Interface contacts:
Residue L163 in the second protein interacts with residue P4 in the first protein (closest heavy-atom distance 4.7 Å).
Residue W167 in the second protein is in contact with residue L1 in the first protein (closest heavy-atom distance 3.3 Å).
Residue N66 in the second protein contacts residue P4 in the first protein (closest heavy-atom distance 3.6 Å).
Residue T143 in the second protein interacts with residue S8 in the first protein (closest heavy-atom distance 4.7 Å).
Residue L156 in the second protein is in contact with residue S3 in the first protein (closest heavy-atom distance 4.0 Å).
Residue Y99 in the second protein is in contact with residue S3 in the first protein (closest heavy-atom distance 2.9 Å).
Residue N66 in the second protein is in contact with residue S2 in the first protein (closest heavy-atom distance 2.8 Å).
Residue N77 in the second protein interacts with residue S8 in the first protein (closest heavy-atom distance 3.7 Å).
Residue M67 in the second protein interacts with residue S2 in the first protein (closest heavy-atom distance 3.5 Å).
Residue Y159 in the second protein is in contact with residue V5 in the first protein (closest heavy-atom distance 4.6 Å).
Residue N66 in the second protein interacts with residue S3 in the first protein (closest heavy-atom distance 2.9 Å).
Residue Y159 in the second protein is in contact with residue S3 in the first protein (closest heavy-atom distance 3.5 Å).
Residue Y159 in the second protein interacts with residue L1 in the first protein (closest heavy-atom distance 2.3 Å).
Residue L156 in the second protein contacts residue V5 in the first protein (closest heavy-atom distance 4.0 Å).
Residue K146 in the second protein contacts residue F9 in the first protein (closest heavy-atom distance 2.9 Å).
Residue Y7 in the second protein interacts with residue L1 in the first protein (closest heavy-atom distance 2.8 Å).
Residue D114 in the second protein contacts residue K7 in the first protein (closest heavy-atom distance 2.9 Å).
Residue S70 in the second protein contacts residue S3 in the first protein (closest heavy-atom distance 4.8 Å).
Residue L163 in the second protein is in contact with residue L1 in the first protein (closest heavy-atom distance 4.0 Å).
Residue Y123 in the second protein interacts with residue F9 in the first protein (closest heavy-atom distance 3.7 Å).
Residue Y99 in the second protein contacts residue S2 in the first protein (closest heavy-atom distance 3.3 Å).
Residue I80 in the second protein interacts with residue F9 in the first protein (closest heavy-atom distance 3.2 Å).
Residue Y74 in the second protein is in contact with residue K7 in the first protein (closest heavy-atom distance 3.4 Å).
Residue Y159 in the second protein is in contact with residue P4 in the first protein (closest heavy-atom distance 3.7 Å).
Residue M5 in the second protein is in contact with residue L1 in the first protein (closest heavy-atom distance 3.8 Å).
Residue L156 in the second protein is in contact with residue K7 in the first protein (closest heavy-atom distance 4.0 Å).
Residue T143 in the second protein contacts residue F9 in the first protein (closest heavy-atom distance 4.1 Å).
Residue F33 in the second protein interacts with residue L1 in the first protein (closest heavy-atom distance 4.9 Å).
Residue Y9 in the second protein is in contact with residue S2 in the first protein (closest heavy-atom distance 3.9 Å).
Residue Y84 in the second protein is in contact with residue F9 in the first protein (closest heavy-atom distance 3.5 Å).
Residue Y9 in the second protein interacts with residue S3 in the first protein (closest heavy-atom distance 4.3 Å).
Residue A81 in the second protein is in contact with residue F9 in the first protein (closest heavy-atom distance 4.9 Å).
Residue V152 in the second protein contacts residue V5 in the first protein (closest heavy-atom distance 3.8 Å).
Residue Y171 in the second protein contacts residue L1 in the first protein (closest heavy-atom distance 2.8 Å).
Residue T73 in the second protein is in contact with residue S8 in the first protein (closest heavy-atom distance 4.1 Å).
Residue Y159 in the second protein interacts with residue S2 in the first protein (closest heavy-atom distance 3.4 Å).
Residue W133 in the second protein is in contact with residue K7 in the first protein (closest heavy-atom distance 4.2 Å).
Residue E63 in the second protein contacts residue S2 in the first protein (closest heavy-atom distance 2.6 Å).
Residue I80 in the second protein interacts with residue S8 in the first protein (closest heavy-atom distance 4.4 Å).
Residue S116 in the second protein contacts residue F9 in the first protein (closest heavy-atom distance 4.3 Å).
Residue E63 in the second protein interacts with residue L1 in the first protein (closest heavy-atom distance 3.2 Å).
Residue I95 in the second protein contacts residue F9 in the first protein (closest heavy-atom distance 3.7 Å).
Residue Q155 in the second protein interacts with residue V5 in the first protein (closest heavy-atom distance 3.6 Å).
Residue K146 in the second protein interacts with residue S8 in the first protein (closest heavy-atom distance 4.6 Å).
Residue T73 in the second protein interacts with residue K7 in the first protein (closest heavy-atom distance 3.6 Å).
Residue W147 in the second protein interacts with residue F9 in the first protein (closest heavy-atom distance 3.8 Å).
Residue Y7 in the second protein is in contact with residue S2 in the first protein (closest heavy-atom distance 3.3 Å).
Residue N77 in the second protein is in contact with residue K7 in the first protein (closest heavy-atom distance 3.0 Å).
Residue W147 in the second protein contacts residue K7 in the first protein (closest heavy-atom distance 3.5 Å).
Residue N77 in the second protein contacts residue F9 in the first protein (closest heavy-atom distance 2.8 Å).
Residue V152 in the second protein interacts with residue K7 in the first protein (closest heavy-atom distance 3.7 Å).
Residue T73 in the second protein interacts with residue T6 in the first protein (closest heavy-atom distance 4.1 Å).
Residue V152 in the second protein contacts residue T6 in the first protein (closest heavy-atom distance 4.2 Å).
Residue W147 in the second protein is in contact with residue S8 in the first protein (closest heavy-atom distance 2.7 Å).
Residue M45 in the second protein is in contact with residue S2 in the first protein (closest heavy-atom distance 4.5 Å).
Residue Y74 in the second protein contacts residue F9 in the first protein (closest heavy-atom distance 4.7 Å).
Residue Y59 in the second protein is in contact with residue L1 in the first protein (closest heavy-atom distance 3.7 Å).

Sequence of the second protein:
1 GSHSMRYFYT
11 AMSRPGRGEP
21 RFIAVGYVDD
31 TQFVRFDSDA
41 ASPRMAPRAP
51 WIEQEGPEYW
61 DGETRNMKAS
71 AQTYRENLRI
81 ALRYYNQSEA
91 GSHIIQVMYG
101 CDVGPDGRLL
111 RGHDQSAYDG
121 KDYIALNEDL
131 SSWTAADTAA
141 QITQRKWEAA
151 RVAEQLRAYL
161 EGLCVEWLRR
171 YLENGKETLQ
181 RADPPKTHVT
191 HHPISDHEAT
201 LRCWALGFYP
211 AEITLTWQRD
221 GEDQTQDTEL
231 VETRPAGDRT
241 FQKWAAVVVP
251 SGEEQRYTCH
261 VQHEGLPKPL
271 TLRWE

These two protein chains interact to form a complex.

Sequence of the first protein:
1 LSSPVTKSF